Contacts between the two chains:
Residue K336 in chain A interacts with residue Y92 in chain B (closest heavy-atom distance 4.9 Å).
Residue T337 in chain A is in contact with residue Y92 in chain B (closest heavy-atom distance 3.5 Å).
Residue R339 in chain A contacts residue G50 in chain B (closest heavy-atom distance 4.9 Å).

These two protein chains interact to form a complex.

Sequence of chain B:
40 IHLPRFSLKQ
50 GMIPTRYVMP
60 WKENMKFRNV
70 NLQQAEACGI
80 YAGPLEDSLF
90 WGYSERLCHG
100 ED

Sequence of chain A:
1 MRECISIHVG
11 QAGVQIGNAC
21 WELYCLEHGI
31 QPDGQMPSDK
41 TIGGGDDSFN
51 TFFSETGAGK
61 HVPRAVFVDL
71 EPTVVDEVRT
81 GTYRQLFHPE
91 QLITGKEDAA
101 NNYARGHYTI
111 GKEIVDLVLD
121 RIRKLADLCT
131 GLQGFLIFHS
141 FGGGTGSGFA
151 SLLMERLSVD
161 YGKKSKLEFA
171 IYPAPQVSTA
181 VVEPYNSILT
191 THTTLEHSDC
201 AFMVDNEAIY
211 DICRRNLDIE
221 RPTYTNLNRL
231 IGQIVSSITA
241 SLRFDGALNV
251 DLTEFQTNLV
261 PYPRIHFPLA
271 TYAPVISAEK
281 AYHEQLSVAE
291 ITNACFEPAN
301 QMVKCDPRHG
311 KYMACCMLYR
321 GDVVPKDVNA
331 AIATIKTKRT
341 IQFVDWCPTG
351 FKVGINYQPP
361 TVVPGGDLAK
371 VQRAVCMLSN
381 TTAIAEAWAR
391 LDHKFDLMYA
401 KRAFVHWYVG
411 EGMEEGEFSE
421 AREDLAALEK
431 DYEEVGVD